Sequence of the first protein:
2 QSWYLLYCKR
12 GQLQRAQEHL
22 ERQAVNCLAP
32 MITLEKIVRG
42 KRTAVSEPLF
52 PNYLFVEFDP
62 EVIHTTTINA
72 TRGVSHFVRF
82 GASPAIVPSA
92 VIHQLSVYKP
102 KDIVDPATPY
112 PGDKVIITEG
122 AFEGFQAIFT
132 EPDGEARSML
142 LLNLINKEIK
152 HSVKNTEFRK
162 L

Residue-level contacts at the interface:
Residue I290 in the second protein contacts residue V92 in the first protein (closest heavy-atom distance 4.7 Å).
Residue R275 in the second protein is in contact with residue Y8 in the first protein (closest heavy-atom distance 3.9 Å).
Residue R281 in the second protein contacts residue P52 in the first protein (closest heavy-atom distance 3.4 Å).
Residue T48 in the second protein interacts with residue E124 in the first protein (closest heavy-atom distance 3.7 Å).
Residue N294 in the second protein contacts residue F81 in the first protein (closest heavy-atom distance 4.0 Å).
Residue I290 in the second protein is in contact with residue F81 in the first protein (closest heavy-atom distance 3.9 Å).
Residue I290 in the second protein is in contact with residue A86 in the first protein (closest heavy-atom distance 4.5 Å).
Residue F141 in the second protein is in contact with residue F81 in the first protein (closest heavy-atom distance 3.2 Å).
Residue N294 in the second protein contacts residue V79 in the first protein (closest heavy-atom distance 3.3 Å).
Residue R278 in the second protein interacts with residue N53 in the first protein (closest heavy-atom distance 4.5 Å).
Residue E142 in the second protein interacts with residue A83 in the first protein (closest heavy-atom distance 4.6 Å).
Residue K87 in the second protein is in contact with residue F126 in the first protein (closest heavy-atom distance 4.7 Å).
Residue E295 in the second protein contacts residue Y54 in the first protein (closest heavy-atom distance 2.8 Å).
Residue M298 in the second protein contacts residue H77 in the first protein (closest heavy-atom distance 3.6 Å).
Residue K87 in the second protein contacts residue I146 in the first protein (closest heavy-atom distance 4.0 Å).
Residue I290 in the second protein interacts with residue P89 in the first protein (closest heavy-atom distance 4.0 Å).
Residue R297 in the second protein interacts with residue F81 in the first protein (closest heavy-atom distance 3.7 Å).
Residue L285 in the second protein is in contact with residue Y99 in the first protein (closest heavy-atom distance 3.0 Å).
Residue R278 in the second protein is in contact with residue Y8 in the first protein (closest heavy-atom distance 2.8 Å).
Residue Y140 in the second protein interacts with residue F81 in the first protein (closest heavy-atom distance 3.7 Å).
Residue N294 in the second protein contacts residue H77 in the first protein (closest heavy-atom distance 5.0 Å).
Residue R293 in the second protein is in contact with residue F81 in the first protein (closest heavy-atom distance 3.3 Å).
Residue R278 in the second protein interacts with residue P52 in the first protein (closest heavy-atom distance 3.3 Å).
Residue I291 in the second protein interacts with residue Y54 in the first protein (closest heavy-atom distance 3.5 Å).
Residue R53 in the second protein is in contact with residue I117 in the first protein (closest heavy-atom distance 3.9 Å).
Residue K74 in the second protein is in contact with residue I146 in the first protein (closest heavy-atom distance 4.7 Å).
Residue I290 in the second protein is in contact with residue I87 in the first protein (closest heavy-atom distance 4.8 Å).
Residue T48 in the second protein contacts residue T119 in the first protein (closest heavy-atom distance 5.0 Å).
Residue E142 in the second protein is in contact with residue G82 in the first protein (closest heavy-atom distance 3.4 Å).
Residue L285 in the second protein contacts residue V105 in the first protein (closest heavy-atom distance 4.8 Å).
Residue R297 in the second protein contacts residue H77 in the first protein (closest heavy-atom distance 4.7 Å).
Residue L282 in the second protein contacts residue F51 in the first protein (closest heavy-atom distance 4.0 Å).
Residue P288 in the second protein interacts with residue L96 in the first protein (closest heavy-atom distance 4.1 Å).
Residue R281 in the second protein interacts with residue F51 in the first protein (closest heavy-atom distance 4.5 Å).
Residue P288 in the second protein interacts with residue V92 in the first protein (closest heavy-atom distance 3.8 Å).
Residue K87 in the second protein contacts residue Q127 in the first protein (closest heavy-atom distance 4.7 Å).
Residue R297 in the second protein contacts residue R80 in the first protein (closest heavy-atom distance 4.4 Å).
Residue R275 in the second protein is in contact with residue Y54 in the first protein (closest heavy-atom distance 4.7 Å).
Residue I291 in the second protein contacts residue L6 in the first protein (closest heavy-atom distance 3.9 Å).
Residue R281 in the second protein contacts residue P107 in the first protein (closest heavy-atom distance 3.7 Å).
Residue L285 in the second protein is in contact with residue L50 in the first protein (closest heavy-atom distance 3.8 Å).
Residue N294 in the second protein contacts residue Y54 in the first protein (closest heavy-atom distance 3.0 Å).
Residue R278 in the second protein is in contact with residue R11 in the first protein (closest heavy-atom distance 3.9 Å).
Residue L282 in the second protein is in contact with residue P52 in the first protein (closest heavy-atom distance 3.7 Å).
Residue A287 in the second protein contacts residue Y99 in the first protein (closest heavy-atom distance 4.0 Å).
Residue I290 in the second protein is in contact with residue L6 in the first protein (closest heavy-atom distance 3.7 Å).
Residue R278 in the second protein contacts residue Y54 in the first protein (closest heavy-atom distance 4.3 Å).
Residue A286 in the second protein interacts with residue Y99 in the first protein (closest heavy-atom distance 2.3 Å).
Residue I290 in the second protein contacts residue V79 in the first protein (closest heavy-atom distance 4.6 Å).
Residue E142 in the second protein is in contact with residue F81 in the first protein (closest heavy-atom distance 2.9 Å).
Residue R297 in the second protein interacts with residue V79 in the first protein (closest heavy-atom distance 4.3 Å).
Residue R281 in the second protein is in contact with residue L50 in the first protein (closest heavy-atom distance 4.7 Å).
Residue P288 in the second protein interacts with residue F56 in the first protein (closest heavy-atom distance 4.8 Å).
Residue I290 in the second protein is in contact with residue V88 in the first protein (closest heavy-atom distance 3.8 Å).
Residue P288 in the second protein is in contact with residue F51 in the first protein (closest heavy-atom distance 3.6 Å).
Residue I291 in the second protein contacts residue F51 in the first protein (closest heavy-atom distance 3.6 Å).
Residue I291 in the second protein interacts with residue F56 in the first protein (closest heavy-atom distance 4.1 Å).
Residue A287 in the second protein interacts with residue F51 in the first protein (closest heavy-atom distance 3.8 Å).
Residue L282 in the second protein contacts residue Y54 in the first protein (closest heavy-atom distance 4.2 Å).
Residue N294 in the second protein interacts with residue Y8 in the first protein (closest heavy-atom distance 4.6 Å).

These two protein chains interact to form a complex.

Sequence of the second protein:
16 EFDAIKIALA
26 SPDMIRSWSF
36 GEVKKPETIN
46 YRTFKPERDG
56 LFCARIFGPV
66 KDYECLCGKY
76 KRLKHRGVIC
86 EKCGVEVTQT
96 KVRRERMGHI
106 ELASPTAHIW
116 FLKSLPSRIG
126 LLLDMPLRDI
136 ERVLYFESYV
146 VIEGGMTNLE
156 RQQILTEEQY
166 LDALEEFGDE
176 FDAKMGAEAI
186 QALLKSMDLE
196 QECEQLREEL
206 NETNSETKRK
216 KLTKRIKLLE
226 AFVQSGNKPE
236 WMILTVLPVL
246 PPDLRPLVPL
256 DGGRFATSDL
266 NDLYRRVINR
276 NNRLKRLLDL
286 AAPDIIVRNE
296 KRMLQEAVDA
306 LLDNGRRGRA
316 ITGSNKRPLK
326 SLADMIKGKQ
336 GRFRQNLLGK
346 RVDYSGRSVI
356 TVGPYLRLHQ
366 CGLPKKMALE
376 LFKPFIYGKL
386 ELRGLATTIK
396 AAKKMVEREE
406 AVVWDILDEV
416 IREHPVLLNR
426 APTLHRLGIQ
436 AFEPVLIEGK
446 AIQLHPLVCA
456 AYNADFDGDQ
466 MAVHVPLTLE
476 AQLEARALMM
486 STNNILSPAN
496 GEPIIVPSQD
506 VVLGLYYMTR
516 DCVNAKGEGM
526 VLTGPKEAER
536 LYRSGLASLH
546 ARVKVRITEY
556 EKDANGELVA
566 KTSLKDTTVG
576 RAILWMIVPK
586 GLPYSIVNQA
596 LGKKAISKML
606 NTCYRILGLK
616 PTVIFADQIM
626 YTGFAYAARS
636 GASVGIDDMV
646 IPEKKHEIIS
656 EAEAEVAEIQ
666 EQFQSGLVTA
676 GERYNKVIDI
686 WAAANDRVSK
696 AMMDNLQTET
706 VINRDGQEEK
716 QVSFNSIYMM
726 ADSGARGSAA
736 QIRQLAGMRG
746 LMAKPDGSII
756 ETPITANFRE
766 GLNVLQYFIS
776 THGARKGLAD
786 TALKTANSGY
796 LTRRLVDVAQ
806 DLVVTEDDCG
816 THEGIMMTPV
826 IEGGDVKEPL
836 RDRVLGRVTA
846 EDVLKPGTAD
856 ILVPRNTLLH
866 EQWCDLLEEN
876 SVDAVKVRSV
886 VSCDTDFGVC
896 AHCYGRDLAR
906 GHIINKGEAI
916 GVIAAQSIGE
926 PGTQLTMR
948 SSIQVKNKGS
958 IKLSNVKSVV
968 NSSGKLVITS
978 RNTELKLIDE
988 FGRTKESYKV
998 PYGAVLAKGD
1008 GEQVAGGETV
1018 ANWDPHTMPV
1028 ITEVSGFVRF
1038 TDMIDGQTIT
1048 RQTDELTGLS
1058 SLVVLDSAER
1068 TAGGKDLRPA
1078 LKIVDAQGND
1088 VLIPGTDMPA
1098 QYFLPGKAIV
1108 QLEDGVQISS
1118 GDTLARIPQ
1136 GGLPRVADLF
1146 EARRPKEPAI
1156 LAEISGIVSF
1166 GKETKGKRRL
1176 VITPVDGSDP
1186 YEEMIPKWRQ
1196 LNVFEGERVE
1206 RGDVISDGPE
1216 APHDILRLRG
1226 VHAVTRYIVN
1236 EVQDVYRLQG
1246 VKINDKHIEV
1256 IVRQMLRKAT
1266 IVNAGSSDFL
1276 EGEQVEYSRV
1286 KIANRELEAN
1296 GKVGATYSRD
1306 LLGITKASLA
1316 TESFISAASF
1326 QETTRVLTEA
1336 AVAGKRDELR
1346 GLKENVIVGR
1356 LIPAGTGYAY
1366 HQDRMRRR